Sequence of protein 1:
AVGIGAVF

Sequence of protein 2:
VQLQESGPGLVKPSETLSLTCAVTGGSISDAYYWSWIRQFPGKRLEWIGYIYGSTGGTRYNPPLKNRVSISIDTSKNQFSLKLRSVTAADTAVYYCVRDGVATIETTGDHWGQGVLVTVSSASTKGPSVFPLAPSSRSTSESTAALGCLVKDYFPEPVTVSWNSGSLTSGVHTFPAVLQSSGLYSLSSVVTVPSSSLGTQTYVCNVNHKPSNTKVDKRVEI

Interface contacts:
Residue Y51 in protein 2 is in contact with residue V7 in protein 1 (closest heavy-atom distance 4.2 Å).
Residue G109 in protein 2 contacts residue V2 in protein 1 (closest heavy-atom distance 3.9 Å).
Residue D110 in protein 2 interacts with residue G3 in protein 1 (closest heavy-atom distance 3.8 Å).
Residue D100 in protein 2 is in contact with residue G5 in protein 1 (closest heavy-atom distance 4.4 Å).
Residue Y51 in protein 2 is in contact with residue A6 in protein 1 (closest heavy-atom distance 4.5 Å).
Residue V102 in protein 2 is in contact with residue V2 in protein 1 (closest heavy-atom distance 3.6 Å).
Residue Y51 in protein 2 interacts with residue I4 in protein 1 (closest heavy-atom distance 3.9 Å).
Residue S36 in protein 2 is in contact with residue I4 in protein 1 (closest heavy-atom distance 3.9 Å).
Residue D100 in protein 2 contacts residue I4 in protein 1 (closest heavy-atom distance 3.5 Å).
Residue Y34 in protein 2 is in contact with residue A6 in protein 1 (closest heavy-atom distance 3.5 Å).
Residue Y34 in protein 2 contacts residue G5 in protein 1 (closest heavy-atom distance 3.9 Å).
Residue W48 in protein 2 is in contact with residue I4 in protein 1 (closest heavy-atom distance 3.7 Å).
Residue A103 in protein 2 interacts with residue V2 in protein 1 (closest heavy-atom distance 4.1 Å).
Residue Y34 in protein 2 contacts residue I4 in protein 1 (closest heavy-atom distance 4.1 Å).
Residue D100 in protein 2 interacts with residue G3 in protein 1 (closest heavy-atom distance 4.8 Å).
Residue I38 in protein 2 contacts residue I4 in protein 1 (closest heavy-atom distance 3.5 Å).
Residue D100 in protein 2 interacts with residue V2 in protein 1 (closest heavy-atom distance 3.6 Å).
Residue D110 in protein 2 is in contact with residue V2 in protein 1 (closest heavy-atom distance 3.6 Å).
Residue Y51 in protein 2 contacts residue G5 in protein 1 (closest heavy-atom distance 2.8 Å).
Residue T107 in protein 2 contacts residue V2 in protein 1 (closest heavy-atom distance 4.1 Å).
Residue G101 in protein 2 contacts residue V2 in protein 1 (closest heavy-atom distance 2.9 Å).
Residue D110 in protein 2 contacts residue I4 in protein 1 (closest heavy-atom distance 4.5 Å).
Residue D100 in protein 2 contacts residue A1 in protein 1 (closest heavy-atom distance 4.9 Å).

The following describes two proteins that form a bound complex.